This data describes a binding interaction between two proteins.

Sequence of protein 1:
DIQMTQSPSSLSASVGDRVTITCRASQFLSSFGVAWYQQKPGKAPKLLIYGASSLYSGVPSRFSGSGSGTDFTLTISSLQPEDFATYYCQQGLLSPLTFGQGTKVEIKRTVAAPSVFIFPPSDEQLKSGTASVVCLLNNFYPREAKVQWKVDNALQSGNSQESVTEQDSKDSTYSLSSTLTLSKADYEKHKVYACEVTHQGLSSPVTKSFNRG

Contacts between the two chains:
Residue F196 in protein 2 is in contact with residue F32 in protein 1 (closest heavy-atom distance 4.0 Å).
Residue G178 in protein 2 contacts residue S30 in protein 1 (closest heavy-atom distance 3.6 Å).
Residue A176 in protein 2 interacts with residue S30 in protein 1 (closest heavy-atom distance 3.8 Å).
Residue Y202 in protein 2 is in contact with residue S68 in protein 1 (closest heavy-atom distance 2.7 Å).
Residue I161 in protein 2 is in contact with residue L94 in protein 1 (closest heavy-atom distance 4.8 Å).
Residue L168 in protein 2 contacts residue F32 in protein 1 (closest heavy-atom distance 3.9 Å).
Residue D175 in protein 2 contacts residue Q27 in protein 1 (closest heavy-atom distance 3.2 Å).
Residue K159 in protein 2 contacts residue L94 in protein 1 (closest heavy-atom distance 3.6 Å).
Residue C177 in protein 2 contacts residue F32 in protein 1 (closest heavy-atom distance 3.8 Å).
Residue Y202 in protein 2 interacts with residue F28 in protein 1 (closest heavy-atom distance 3.5 Å).
Residue C162 in protein 2 interacts with residue L93 in protein 1 (closest heavy-atom distance 4.7 Å).
Residue M167 in protein 2 contacts residue F32 in protein 1 (closest heavy-atom distance 4.2 Å).
Residue I161 in protein 2 interacts with residue L97 in protein 1 (closest heavy-atom distance 3.8 Å).
Residue K159 in protein 2 contacts residue L93 in protein 1 (closest heavy-atom distance 4.1 Å).
Residue S207 in protein 2 contacts residue S31 in protein 1 (closest heavy-atom distance 3.5 Å).
Residue Y202 in protein 2 is in contact with residue G69 in protein 1 (closest heavy-atom distance 3.4 Å).
Residue C162 in protein 2 contacts residue F32 in protein 1 (closest heavy-atom distance 3.9 Å).
Residue G178 in protein 2 interacts with residue F28 in protein 1 (closest heavy-atom distance 3.3 Å).
Residue C160 in protein 2 interacts with residue F32 in protein 1 (closest heavy-atom distance 5.0 Å).
Residue P179 in protein 2 interacts with residue F28 in protein 1 (closest heavy-atom distance 3.6 Å).
Residue C177 in protein 2 contacts residue S30 in protein 1 (closest heavy-atom distance 2.8 Å).
Residue L168 in protein 2 contacts residue S30 in protein 1 (closest heavy-atom distance 4.8 Å).
Residue K159 in protein 2 interacts with residue S95 in protein 1 (closest heavy-atom distance 5.0 Å).
Residue A176 in protein 2 contacts residue F28 in protein 1 (closest heavy-atom distance 4.7 Å).
Residue C177 in protein 2 is in contact with residue L93 in protein 1 (closest heavy-atom distance 4.8 Å).
Residue A176 in protein 2 contacts residue L29 in protein 1 (closest heavy-atom distance 4.6 Å).
Residue I161 in protein 2 is in contact with residue G92 in protein 1 (closest heavy-atom distance 3.4 Å).
Residue I161 in protein 2 interacts with residue L93 in protein 1 (closest heavy-atom distance 2.9 Å).
Residue Y203 in protein 2 interacts with residue F28 in protein 1 (closest heavy-atom distance 3.7 Å).
Residue I161 in protein 2 is in contact with residue S95 in protein 1 (closest heavy-atom distance 3.7 Å).
Residue S207 in protein 2 contacts residue S68 in protein 1 (closest heavy-atom distance 3.5 Å).
Residue A176 in protein 2 interacts with residue L93 in protein 1 (closest heavy-atom distance 3.2 Å).
Residue A176 in protein 2 interacts with residue L94 in protein 1 (closest heavy-atom distance 3.7 Å).
Residue C160 in protein 2 interacts with residue L93 in protein 1 (closest heavy-atom distance 3.2 Å).
Residue D175 in protein 2 contacts residue L94 in protein 1 (closest heavy-atom distance 4.9 Å).

Sequence of protein 2:
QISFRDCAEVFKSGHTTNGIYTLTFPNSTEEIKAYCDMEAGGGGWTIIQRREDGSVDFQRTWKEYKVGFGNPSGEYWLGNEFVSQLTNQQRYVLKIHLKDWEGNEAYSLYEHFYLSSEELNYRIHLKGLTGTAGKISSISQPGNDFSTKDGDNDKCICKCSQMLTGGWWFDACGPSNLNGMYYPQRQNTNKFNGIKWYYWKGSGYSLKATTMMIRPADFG